This data describes a binding interaction between two proteins.

Sequence of chain A:
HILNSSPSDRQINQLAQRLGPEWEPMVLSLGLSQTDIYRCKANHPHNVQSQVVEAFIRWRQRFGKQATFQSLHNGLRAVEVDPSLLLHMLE

Sequence of chain B:
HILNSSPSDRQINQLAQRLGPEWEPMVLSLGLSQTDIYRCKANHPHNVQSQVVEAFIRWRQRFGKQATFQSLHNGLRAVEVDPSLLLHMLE

Contacts between the two chains:
Residue E95 in chain A is in contact with residue Q76 in chain B (closest heavy-atom distance 3.4 Å).
Residue E95 in chain A interacts with residue R77 in chain B (closest heavy-atom distance 3.3 Å).
Residue D97 in chain A contacts residue R75 in chain B (closest heavy-atom distance 4.8 Å).
Residue V96 in chain A is in contact with residue Q76 in chain B (closest heavy-atom distance 4.5 Å).
Residue D97 in chain A is in contact with residue Q76 in chain B (closest heavy-atom distance 4.9 Å).